The following describes two proteins that form a bound complex.

Contacts between the two chains:
Residue K430 in protein 2 contacts residue D254 in protein 1 (closest heavy-atom distance 3.4 Å).
Residue E354 in protein 2 contacts residue S261 in protein 1 (closest heavy-atom distance 3.2 Å).
Residue A428 in protein 2 is in contact with residue D254 in protein 1 (closest heavy-atom distance 3.1 Å).
Residue L74 in protein 2 contacts residue S240 in protein 1 (closest heavy-atom distance 3.3 Å).
Residue R64 in protein 2 interacts with residue Y248 in protein 1 (closest heavy-atom distance 4.1 Å).
Residue K430 in protein 2 is in contact with residue Q255 in protein 1 (closest heavy-atom distance 2.6 Å).
Residue R356 in protein 2 interacts with residue A260 in protein 1 (closest heavy-atom distance 2.3 Å).
Residue Y70 in protein 2 interacts with residue R241 in protein 1 (closest heavy-atom distance 3.4 Å).
Residue Y70 in protein 2 is in contact with residue T338 in protein 1 (closest heavy-atom distance 3.1 Å).
Residue L427 in protein 2 contacts residue P256 in protein 1 (closest heavy-atom distance 4.2 Å).
Residue Y70 in protein 2 is in contact with residue M242 in protein 1 (closest heavy-atom distance 3.5 Å).
Residue L74 in protein 2 interacts with residue E246 in protein 1 (closest heavy-atom distance 3.8 Å).
Residue K431 in protein 2 contacts residue D254 in protein 1 (closest heavy-atom distance 4.0 Å).
Residue E77 in protein 2 interacts with residue D235 in protein 1 (closest heavy-atom distance 3.9 Å).
Residue L74 in protein 2 contacts residue S237 in protein 1 (closest heavy-atom distance 4.2 Å).
Residue A428 in protein 2 contacts residue Q255 in protein 1 (closest heavy-atom distance 3.3 Å).
Residue A67 in protein 2 contacts residue M245 in protein 1 (closest heavy-atom distance 3.8 Å).
Residue G320 in protein 2 interacts with residue I262 in protein 1 (closest heavy-atom distance 3.7 Å).
Residue R63 in protein 2 contacts residue Y248 in protein 1 (closest heavy-atom distance 3.7 Å).
Residue K430 in protein 2 is in contact with residue R250 in protein 1 (closest heavy-atom distance 4.1 Å).
Residue K429 in protein 2 contacts residue D254 in protein 1 (closest heavy-atom distance 3.4 Å).
Residue R356 in protein 2 interacts with residue W258 in protein 1 (closest heavy-atom distance 3.2 Å).
Residue E77 in protein 2 interacts with residue S240 in protein 1 (closest heavy-atom distance 3.8 Å).
Residue L66 in protein 2 contacts residue S339 in protein 1 (closest heavy-atom distance 3.7 Å).
Residue E72 in protein 2 is in contact with residue K344 in protein 1 (closest heavy-atom distance 3.3 Å).
Residue N73 in protein 2 contacts residue R341 in protein 1 (closest heavy-atom distance 3.4 Å).
Residue L66 in protein 2 is in contact with residue M245 in protein 1 (closest heavy-atom distance 3.8 Å).
Residue Y319 in protein 2 interacts with residue I262 in protein 1 (closest heavy-atom distance 3.8 Å).
Residue K430 in protein 2 is in contact with residue P256 in protein 1 (closest heavy-atom distance 3.4 Å).
Residue R356 in protein 2 is in contact with residue S261 in protein 1 (closest heavy-atom distance 3.8 Å).
Residue E77 in protein 2 interacts with residue K239 in protein 1 (closest heavy-atom distance 3.6 Å).
Residue K350 in protein 2 contacts residue W258 in protein 1 (closest heavy-atom distance 3.5 Å).
Residue Q69 in protein 2 is in contact with residue R340 in protein 1 (closest heavy-atom distance 3.0 Å).
Residue T358 in protein 2 contacts residue P256 in protein 1 (closest heavy-atom distance 3.7 Å).
Residue N73 in protein 2 contacts residue T338 in protein 1 (closest heavy-atom distance 4.0 Å).
Residue Y70 in protein 2 is in contact with residue M245 in protein 1 (closest heavy-atom distance 3.6 Å).
Residue T355 in protein 2 is in contact with residue S259 in protein 1 (closest heavy-atom distance 3.4 Å).
Residue E77 in protein 2 interacts with residue S237 in protein 1 (closest heavy-atom distance 3.9 Å).
Residue Y319 in protein 2 interacts with residue S261 in protein 1 (closest heavy-atom distance 3.3 Å).
Residue F359 in protein 2 contacts residue P256 in protein 1 (closest heavy-atom distance 3.6 Å).
Residue R335 in protein 2 contacts residue W258 in protein 1 (closest heavy-atom distance 4.2 Å).
Residue R356 in protein 2 is in contact with residue I262 in protein 1 (closest heavy-atom distance 3.4 Å).
Residue L74 in protein 2 contacts residue R241 in protein 1 (closest heavy-atom distance 4.2 Å).
Residue T355 in protein 2 interacts with residue A260 in protein 1 (closest heavy-atom distance 3.9 Å).
Residue Q69 in protein 2 interacts with residue R341 in protein 1 (closest heavy-atom distance 3.4 Å).
Residue L71 in protein 2 contacts residue I249 in protein 1 (closest heavy-atom distance 3.9 Å).
Residue E77 in protein 2 contacts residue R236 in protein 1 (closest heavy-atom distance 4.0 Å).
Residue K430 in protein 2 contacts residue D257 in protein 1 (closest heavy-atom distance 3.0 Å).
Residue Y70 in protein 2 is in contact with residue S240 in protein 1 (closest heavy-atom distance 3.1 Å).
Residue R65 in protein 2 interacts with residue R340 in protein 1 (closest heavy-atom distance 3.0 Å).
Residue T355 in protein 2 contacts residue W258 in protein 1 (closest heavy-atom distance 3.5 Å).
Residue Q69 in protein 2 is in contact with residue S339 in protein 1 (closest heavy-atom distance 4.2 Å).
Residue R356 in protein 2 contacts residue S259 in protein 1 (closest heavy-atom distance 2.8 Å).
Residue E354 in protein 2 contacts residue A260 in protein 1 (closest heavy-atom distance 3.8 Å).
Residue L357 in protein 2 interacts with residue D257 in protein 1 (closest heavy-atom distance 3.9 Å).
Residue Y70 in protein 2 contacts residue E246 in protein 1 (closest heavy-atom distance 2.3 Å).
Residue Y70 in protein 2 contacts residue I249 in protein 1 (closest heavy-atom distance 3.2 Å).
Residue L357 in protein 2 is in contact with residue W258 in protein 1 (closest heavy-atom distance 3.4 Å).
Residue L357 in protein 2 is in contact with residue P256 in protein 1 (closest heavy-atom distance 3.6 Å).
Residue A67 in protein 2 interacts with residue Y248 in protein 1 (closest heavy-atom distance 3.8 Å).

Sequence of protein 1:
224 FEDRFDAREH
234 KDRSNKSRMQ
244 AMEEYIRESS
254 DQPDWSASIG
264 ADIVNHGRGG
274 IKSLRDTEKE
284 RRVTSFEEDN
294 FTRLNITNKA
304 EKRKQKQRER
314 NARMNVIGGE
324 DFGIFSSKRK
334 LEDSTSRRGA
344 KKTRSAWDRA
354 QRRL

Sequence of protein 2:
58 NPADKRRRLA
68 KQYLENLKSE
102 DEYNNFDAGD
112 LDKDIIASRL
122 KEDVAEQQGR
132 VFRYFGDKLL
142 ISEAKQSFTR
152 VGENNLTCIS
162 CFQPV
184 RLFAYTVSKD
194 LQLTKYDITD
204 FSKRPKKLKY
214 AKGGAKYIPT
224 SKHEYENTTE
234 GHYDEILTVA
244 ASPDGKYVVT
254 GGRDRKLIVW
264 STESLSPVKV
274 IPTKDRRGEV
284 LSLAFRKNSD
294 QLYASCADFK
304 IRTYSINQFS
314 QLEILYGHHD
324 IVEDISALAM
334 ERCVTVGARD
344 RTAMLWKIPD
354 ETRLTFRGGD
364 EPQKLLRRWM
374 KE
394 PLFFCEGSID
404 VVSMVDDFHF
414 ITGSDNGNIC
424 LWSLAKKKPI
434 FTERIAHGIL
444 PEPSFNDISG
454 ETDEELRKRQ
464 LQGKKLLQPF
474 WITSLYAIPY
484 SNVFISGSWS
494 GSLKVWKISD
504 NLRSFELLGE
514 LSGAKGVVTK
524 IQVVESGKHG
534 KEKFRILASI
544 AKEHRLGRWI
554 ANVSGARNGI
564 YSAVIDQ